Interface contacts:
Residue K238 in chain A is in contact with residue A7 in chain B (closest heavy-atom distance 4.7 Å).
Residue K238 in chain A is in contact with residue A5 in chain B (closest heavy-atom distance 3.6 Å).
Residue V33 in chain A is in contact with residue A2 in chain B (closest heavy-atom distance 4.7 Å).
Residue V33 in chain A contacts residue A1 in chain B (closest heavy-atom distance 4.8 Å).

The following describes two proteins that form a bound complex.

Sequence of chain B:
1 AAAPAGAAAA

Sequence of chain A:
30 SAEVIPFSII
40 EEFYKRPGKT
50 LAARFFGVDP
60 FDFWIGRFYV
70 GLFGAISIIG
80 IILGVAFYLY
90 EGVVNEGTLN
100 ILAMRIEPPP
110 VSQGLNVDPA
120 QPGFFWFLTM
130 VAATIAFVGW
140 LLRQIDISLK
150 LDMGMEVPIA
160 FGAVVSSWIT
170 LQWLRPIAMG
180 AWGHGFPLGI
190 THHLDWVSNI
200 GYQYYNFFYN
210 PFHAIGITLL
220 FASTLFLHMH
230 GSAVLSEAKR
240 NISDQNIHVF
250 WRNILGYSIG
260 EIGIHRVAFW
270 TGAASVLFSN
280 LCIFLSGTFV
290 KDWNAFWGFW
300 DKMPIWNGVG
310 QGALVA